This data describes a binding interaction between two proteins.

Residue-level contacts at the interface:
Residue L146 in the first protein is in contact with residue I37 in the second protein (closest heavy-atom distance 3.7 Å).
Residue V153 in the first protein contacts residue L33 in the second protein (closest heavy-atom distance 3.5 Å).
Residue M137 in the first protein is in contact with residue A41 in the second protein (closest heavy-atom distance 4.2 Å).
Residue R136 in the first protein interacts with residue S43 in the second protein (closest heavy-atom distance 3.8 Å).
Residue I150 in the first protein contacts residue I37 in the second protein (closest heavy-atom distance 3.3 Å).
Residue V153 in the first protein contacts residue I37 in the second protein (closest heavy-atom distance 4.8 Å).
Residue K31 in the first protein interacts with residue A40 in the second protein (closest heavy-atom distance 4.5 Å).
Residue L146 in the first protein is in contact with residue A41 in the second protein (closest heavy-atom distance 3.8 Å).
Residue F138 in the first protein interacts with residue T42 in the second protein (closest heavy-atom distance 4.2 Å).
Residue S142 in the first protein interacts with residue A41 in the second protein (closest heavy-atom distance 3.3 Å).
Residue S149 in the first protein is in contact with residue A40 in the second protein (closest heavy-atom distance 3.5 Å).
Residue S149 in the first protein contacts residue I37 in the second protein (closest heavy-atom distance 3.2 Å).
Residue S149 in the first protein is in contact with residue A41 in the second protein (closest heavy-atom distance 4.7 Å).
Residue S142 in the first protein is in contact with residue T42 in the second protein (closest heavy-atom distance 4.3 Å).
Residue M137 in the first protein is in contact with residue T42 in the second protein (closest heavy-atom distance 3.5 Å).
Residue M137 in the first protein contacts residue S43 in the second protein (closest heavy-atom distance 4.5 Å).
Residue E145 in the first protein is in contact with residue A41 in the second protein (closest heavy-atom distance 4.8 Å).

Sequence of the first protein:
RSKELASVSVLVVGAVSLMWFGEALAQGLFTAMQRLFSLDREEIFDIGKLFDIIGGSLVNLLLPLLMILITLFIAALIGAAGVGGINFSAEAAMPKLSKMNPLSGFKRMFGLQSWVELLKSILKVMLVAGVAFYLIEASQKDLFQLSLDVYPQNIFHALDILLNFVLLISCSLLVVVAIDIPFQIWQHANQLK

Sequence of the second protein:
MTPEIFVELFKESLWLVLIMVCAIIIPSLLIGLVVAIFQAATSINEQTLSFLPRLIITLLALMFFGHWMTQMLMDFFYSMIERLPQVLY